Contacts between the two chains:
Residue W60 in the second protein is in contact with residue L100 in the first protein (closest heavy-atom distance 3.8 Å).
Residue H103 in the second protein is in contact with residue L70 in the first protein (closest heavy-atom distance 3.8 Å).
Residue A81 in the second protein interacts with residue T92 in the first protein (closest heavy-atom distance 3.4 Å).
Residue Q56 in the second protein contacts residue S164 in the first protein (closest heavy-atom distance 4.0 Å).
Residue N95 in the second protein contacts residue V77 in the first protein (closest heavy-atom distance 4.1 Å).
Residue H103 in the second protein is in contact with residue S67 in the first protein (closest heavy-atom distance 3.1 Å).
Residue R88 in the second protein contacts residue R88 in the first protein (closest heavy-atom distance 2.5 Å).
Residue W60 in the second protein contacts residue W93 in the first protein (closest heavy-atom distance 3.5 Å).
Residue T92 in the second protein contacts residue F37 in the first protein (closest heavy-atom distance 3.7 Å).
Residue L96 in the second protein contacts residue F37 in the first protein (closest heavy-atom distance 3.6 Å).
Residue V77 in the second protein is in contact with residue N95 in the first protein (closest heavy-atom distance 4.1 Å).
Residue W93 in the second protein interacts with residue V57 in the first protein (closest heavy-atom distance 3.9 Å).
Residue L41 in the second protein interacts with residue W93 in the first protein (closest heavy-atom distance 4.0 Å).
Residue E86 in the second protein interacts with residue T44 in the first protein (closest heavy-atom distance 4.2 Å).
Residue L96 in the second protein is in contact with residue A78 in the first protein (closest heavy-atom distance 4.2 Å).
Residue F37 in the second protein is in contact with residue L96 in the first protein (closest heavy-atom distance 3.6 Å).
Residue D43 in the second protein contacts residue E86 in the first protein (closest heavy-atom distance 4.1 Å).
Residue A78 in the second protein interacts with residue L96 in the first protein (closest heavy-atom distance 4.2 Å).
Residue V89 in the second protein is in contact with residue L41 in the first protein (closest heavy-atom distance 3.9 Å).
Residue W60 in the second protein contacts residue L96 in the first protein (closest heavy-atom distance 3.6 Å).
Residue W93 in the second protein interacts with residue W60 in the first protein (closest heavy-atom distance 3.5 Å).
Residue L96 in the second protein is in contact with residue S74 in the first protein (closest heavy-atom distance 4.0 Å).
Residue F53 in the second protein contacts residue W93 in the first protein (closest heavy-atom distance 4.0 Å).
Residue C85 in the second protein interacts with residue C85 in the first protein (closest heavy-atom distance 3.6 Å).
Residue L96 in the second protein interacts with residue W60 in the first protein (closest heavy-atom distance 3.6 Å).
Residue R40 in the second protein is in contact with residue V89 in the first protein (closest heavy-atom distance 3.7 Å).
Residue R40 in the second protein contacts residue R40 in the first protein (closest heavy-atom distance 3.2 Å).
Residue R40 in the second protein interacts with residue C85 in the first protein (closest heavy-atom distance 3.7 Å).
Residue F37 in the second protein is in contact with residue T92 in the first protein (closest heavy-atom distance 3.7 Å).
Residue T99 in the second protein contacts residue V77 in the first protein (closest heavy-atom distance 4.0 Å).
Residue K63 in the second protein interacts with residue L100 in the first protein (closest heavy-atom distance 4.1 Å).
Residue L41 in the second protein is in contact with residue V89 in the first protein (closest heavy-atom distance 3.9 Å).
Residue L100 in the second protein interacts with residue L70 in the first protein (closest heavy-atom distance 3.9 Å).
Residue L100 in the second protein contacts residue W60 in the first protein (closest heavy-atom distance 3.8 Å).
Residue S67 in the second protein is in contact with residue H103 in the first protein (closest heavy-atom distance 3.1 Å).
Residue V77 in the second protein is in contact with residue T92 in the first protein (closest heavy-atom distance 4.0 Å).
Residue T44 in the second protein interacts with residue E86 in the first protein (closest heavy-atom distance 4.2 Å).
Residue T92 in the second protein contacts residue A81 in the first protein (closest heavy-atom distance 3.4 Å).
Residue K63 in the second protein is in contact with residue Q104 in the first protein (closest heavy-atom distance 3.5 Å).
Residue V77 in the second protein contacts residue T99 in the first protein (closest heavy-atom distance 4.0 Å).
Residue W93 in the second protein contacts residue F53 in the first protein (closest heavy-atom distance 4.0 Å).
Residue S74 in the second protein interacts with residue L96 in the first protein (closest heavy-atom distance 4.0 Å).
Residue W93 in the second protein contacts residue L41 in the first protein (closest heavy-atom distance 4.0 Å).
Residue C85 in the second protein interacts with residue R40 in the first protein (closest heavy-atom distance 3.7 Å).
Residue L96 in the second protein contacts residue V77 in the first protein (closest heavy-atom distance 3.7 Å).
Residue L100 in the second protein interacts with residue K63 in the first protein (closest heavy-atom distance 4.1 Å).
Residue V89 in the second protein interacts with residue F37 in the first protein (closest heavy-atom distance 3.9 Å).
Residue Q73 in the second protein is in contact with residue T99 in the first protein (closest heavy-atom distance 3.6 Å).
Residue T92 in the second protein interacts with residue V77 in the first protein (closest heavy-atom distance 4.0 Å).
Residue L70 in the second protein is in contact with residue L100 in the first protein (closest heavy-atom distance 3.9 Å).
Residue E86 in the second protein interacts with residue D43 in the first protein (closest heavy-atom distance 4.1 Å).
Residue V77 in the second protein contacts residue L96 in the first protein (closest heavy-atom distance 3.7 Å).
Residue Q56 in the second protein is in contact with residue W93 in the first protein (closest heavy-atom distance 4.2 Å).
Residue V57 in the second protein contacts residue W93 in the first protein (closest heavy-atom distance 3.9 Å).
Residue T99 in the second protein contacts residue Q73 in the first protein (closest heavy-atom distance 3.6 Å).
Residue Q104 in the second protein contacts residue K63 in the first protein (closest heavy-atom distance 3.5 Å).
Residue V89 in the second protein contacts residue R40 in the first protein (closest heavy-atom distance 3.7 Å).
Residue S164 in the second protein is in contact with residue Q56 in the first protein (closest heavy-atom distance 4.0 Å).
Residue F37 in the second protein contacts residue V89 in the first protein (closest heavy-atom distance 3.9 Å).
Residue L70 in the second protein interacts with residue H103 in the first protein (closest heavy-atom distance 3.8 Å).

Sequence of the first protein:
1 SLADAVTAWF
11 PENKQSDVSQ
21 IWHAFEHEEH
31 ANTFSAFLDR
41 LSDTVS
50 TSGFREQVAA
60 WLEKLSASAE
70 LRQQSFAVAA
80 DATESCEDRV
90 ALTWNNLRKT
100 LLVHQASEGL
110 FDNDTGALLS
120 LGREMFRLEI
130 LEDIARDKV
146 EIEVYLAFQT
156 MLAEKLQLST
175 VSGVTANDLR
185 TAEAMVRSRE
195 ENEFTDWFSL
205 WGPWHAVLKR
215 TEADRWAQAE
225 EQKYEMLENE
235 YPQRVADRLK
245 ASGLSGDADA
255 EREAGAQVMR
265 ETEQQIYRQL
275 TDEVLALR

These two protein chains interact to form a complex.

Sequence of the second protein:
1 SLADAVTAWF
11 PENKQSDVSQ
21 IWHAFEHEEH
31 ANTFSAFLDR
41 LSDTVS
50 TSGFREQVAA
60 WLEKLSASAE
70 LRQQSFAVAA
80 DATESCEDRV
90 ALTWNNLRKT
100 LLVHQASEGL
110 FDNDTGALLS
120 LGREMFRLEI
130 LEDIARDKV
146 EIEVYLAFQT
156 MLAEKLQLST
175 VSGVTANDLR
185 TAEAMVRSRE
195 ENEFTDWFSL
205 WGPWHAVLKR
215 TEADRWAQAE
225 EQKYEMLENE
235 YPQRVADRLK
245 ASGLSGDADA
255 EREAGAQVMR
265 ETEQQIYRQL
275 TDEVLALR